Sequence of chain B:
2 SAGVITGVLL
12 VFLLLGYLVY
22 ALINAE

Sequence of chain A:
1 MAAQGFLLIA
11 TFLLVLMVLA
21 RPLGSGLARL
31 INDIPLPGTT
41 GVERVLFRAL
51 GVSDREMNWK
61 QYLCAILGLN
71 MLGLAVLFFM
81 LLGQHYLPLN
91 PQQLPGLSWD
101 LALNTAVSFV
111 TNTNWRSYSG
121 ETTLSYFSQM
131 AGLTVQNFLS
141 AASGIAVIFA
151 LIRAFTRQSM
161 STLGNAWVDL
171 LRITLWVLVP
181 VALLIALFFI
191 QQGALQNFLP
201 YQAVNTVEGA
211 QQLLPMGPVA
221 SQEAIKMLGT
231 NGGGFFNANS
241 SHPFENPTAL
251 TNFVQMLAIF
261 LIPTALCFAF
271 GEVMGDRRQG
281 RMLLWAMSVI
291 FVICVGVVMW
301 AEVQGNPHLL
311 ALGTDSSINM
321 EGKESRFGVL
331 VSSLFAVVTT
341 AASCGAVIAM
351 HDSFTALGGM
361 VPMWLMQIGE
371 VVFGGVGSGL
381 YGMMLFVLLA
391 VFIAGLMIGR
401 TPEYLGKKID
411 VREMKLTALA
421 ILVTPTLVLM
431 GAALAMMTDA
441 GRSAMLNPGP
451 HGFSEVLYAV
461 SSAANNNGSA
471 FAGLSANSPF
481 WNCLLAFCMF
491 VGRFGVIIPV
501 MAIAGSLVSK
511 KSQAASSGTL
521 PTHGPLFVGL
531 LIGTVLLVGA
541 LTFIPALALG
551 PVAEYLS

Interface contacts:
Residue K415 in chain A contacts residue L23 in chain B (closest heavy-atom distance 3.6 Å).
Residue K415 in chain A interacts with residue I24 in chain B (closest heavy-atom distance 3.4 Å).
Residue L419 in chain A interacts with residue I24 in chain B (closest heavy-atom distance 5.0 Å).
Residue M437 in chain A interacts with residue V5 in chain B (closest heavy-atom distance 4.8 Å).
Residue A418 in chain A is in contact with residue L23 in chain B (closest heavy-atom distance 4.3 Å).
Residue L419 in chain A is in contact with residue V20 in chain B (closest heavy-atom distance 4.5 Å).
Residue L419 in chain A is in contact with residue L23 in chain B (closest heavy-atom distance 4.1 Å).
Residue K415 in chain A is in contact with residue A26 in chain B (closest heavy-atom distance 4.2 Å).
Residue L422 in chain A interacts with residue L23 in chain B (closest heavy-atom distance 4.2 Å).
Residue K415 in chain A contacts residue N25 in chain B (closest heavy-atom distance 3.3 Å).
Residue M437 in chain A interacts with residue V9 in chain B (closest heavy-atom distance 4.9 Å).
Residue M430 in chain A is in contact with residue L16 in chain B (closest heavy-atom distance 4.9 Å).

This data describes a binding interaction between two proteins.